Sequence of protein 1:
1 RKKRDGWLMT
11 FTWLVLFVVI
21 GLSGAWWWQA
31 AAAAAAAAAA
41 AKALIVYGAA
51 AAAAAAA

These two protein chains interact to form a complex.

Residue-level contacts at the interface:
Residue V16 in protein 2 is in contact with residue M9 in protein 1 (closest heavy-atom distance 3.7 Å).
Residue A20 in protein 2 is in contact with residue M9 in protein 1 (closest heavy-atom distance 3.5 Å).
Residue L50 in protein 2 contacts residue V19 in protein 1 (closest heavy-atom distance 4.4 Å).
Residue M24 in protein 2 is in contact with residue T12 in protein 1 (closest heavy-atom distance 3.5 Å).
Residue L93 in protein 2 contacts residue F11 in protein 1 (closest heavy-atom distance 3.2 Å).
Residue L93 in protein 2 contacts residue L8 in protein 1 (closest heavy-atom distance 3.3 Å).
Residue V53 in protein 2 is in contact with residue L16 in protein 1 (closest heavy-atom distance 3.8 Å).
Residue F51 in protein 2 contacts residue V19 in protein 1 (closest heavy-atom distance 3.3 Å).
Residue Q72 in protein 2 is in contact with residue A38 in protein 1 (closest heavy-atom distance 4.0 Å).
Residue Q72 in protein 2 is in contact with residue A39 in protein 1 (closest heavy-atom distance 3.0 Å).
Residue S17 in protein 2 is in contact with residue M9 in protein 1 (closest heavy-atom distance 3.7 Å).
Residue V16 in protein 2 contacts residue W13 in protein 1 (closest heavy-atom distance 4.1 Å).
Residue L32 in protein 2 contacts residue W13 in protein 1 (closest heavy-atom distance 3.5 Å).
Residue F51 in protein 2 is in contact with residue I20 in protein 1 (closest heavy-atom distance 3.6 Å).
Residue H15 in protein 2 is in contact with residue W13 in protein 1 (closest heavy-atom distance 4.6 Å).
Residue S21 in protein 2 interacts with residue M9 in protein 1 (closest heavy-atom distance 3.2 Å).
Residue L50 in protein 2 is in contact with residue I20 in protein 1 (closest heavy-atom distance 3.3 Å).
Residue H15 in protein 2 is in contact with residue M9 in protein 1 (closest heavy-atom distance 4.8 Å).
Residue L87 in protein 2 is in contact with residue T12 in protein 1 (closest heavy-atom distance 4.0 Å).
Residue I30 in protein 2 interacts with residue T12 in protein 1 (closest heavy-atom distance 3.8 Å).
Residue E25 in protein 2 is in contact with residue L8 in protein 1 (closest heavy-atom distance 3.2 Å).
Residue L93 in protein 2 is in contact with residue V15 in protein 1 (closest heavy-atom distance 3.7 Å).
Residue S21 in protein 2 is in contact with residue G6 in protein 1 (closest heavy-atom distance 3.5 Å).
Residue M24 in protein 2 interacts with residue W13 in protein 1 (closest heavy-atom distance 4.5 Å).
Residue F51 in protein 2 is in contact with residue W13 in protein 1 (closest heavy-atom distance 4.3 Å).
Residue P14 in protein 2 interacts with residue F17 in protein 1 (closest heavy-atom distance 4.1 Å).
Residue I30 in protein 2 is in contact with residue W13 in protein 1 (closest heavy-atom distance 4.0 Å).
Residue E25 in protein 2 interacts with residue W7 in protein 1 (closest heavy-atom distance 4.2 Å).
Residue M24 in protein 2 is in contact with residue M9 in protein 1 (closest heavy-atom distance 3.7 Å).
Residue F51 in protein 2 contacts residue L16 in protein 1 (closest heavy-atom distance 3.8 Å).
Residue V31 in protein 2 contacts residue W13 in protein 1 (closest heavy-atom distance 3.7 Å).
Residue E25 in protein 2 is in contact with residue R1 in protein 1 (closest heavy-atom distance 3.3 Å).
Residue L93 in protein 2 interacts with residue T12 in protein 1 (closest heavy-atom distance 3.7 Å).
Residue I30 in protein 2 is in contact with residue L16 in protein 1 (closest heavy-atom distance 4.1 Å).
Residue E52 in protein 2 interacts with residue V19 in protein 1 (closest heavy-atom distance 3.5 Å).
Residue P14 in protein 2 is in contact with residue W13 in protein 1 (closest heavy-atom distance 3.6 Å).
Residue E25 in protein 2 contacts residue M9 in protein 1 (closest heavy-atom distance 4.7 Å).
Residue M24 in protein 2 contacts residue L8 in protein 1 (closest heavy-atom distance 3.9 Å).
Residue E25 in protein 2 is in contact with residue G6 in protein 1 (closest heavy-atom distance 4.3 Å).

Sequence of protein 2:
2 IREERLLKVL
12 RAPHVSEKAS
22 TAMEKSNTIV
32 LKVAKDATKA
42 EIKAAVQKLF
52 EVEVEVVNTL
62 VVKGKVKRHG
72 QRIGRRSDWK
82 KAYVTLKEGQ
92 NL